These two protein chains interact to form a complex.

Sequence of the first protein:
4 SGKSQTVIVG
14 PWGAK

Interface contacts:
Residue E109 in the second protein is in contact with residue I11 in the first protein (closest heavy-atom distance 2.9 Å).
Residue L106 in the second protein is in contact with residue V12 in the first protein (closest heavy-atom distance 4.1 Å).
Residue N105 in the second protein interacts with residue W15 in the first protein (closest heavy-atom distance 2.7 Å).
Residue L131 in the second protein interacts with residue V12 in the first protein (closest heavy-atom distance 3.9 Å).
Residue E109 in the second protein is in contact with residue V12 in the first protein (closest heavy-atom distance 4.4 Å).
Residue P107 in the second protein contacts residue I11 in the first protein (closest heavy-atom distance 4.8 Å).
Residue P107 in the second protein contacts residue V12 in the first protein (closest heavy-atom distance 3.5 Å).
Residue N110 in the second protein interacts with residue T9 in the first protein (closest heavy-atom distance 4.1 Å).
Residue I108 in the second protein contacts residue G13 in the first protein (closest heavy-atom distance 3.8 Å).
Residue E109 in the second protein interacts with residue P14 in the first protein (closest heavy-atom distance 3.5 Å).
Residue N110 in the second protein interacts with residue V10 in the first protein (closest heavy-atom distance 3.5 Å).
Residue S132 in the second protein is in contact with residue V10 in the first protein (closest heavy-atom distance 4.1 Å).
Residue L133 in the second protein interacts with residue T9 in the first protein (closest heavy-atom distance 3.8 Å).
Residue L131 in the second protein contacts residue V10 in the first protein (closest heavy-atom distance 4.3 Å).
Residue L133 in the second protein contacts residue Q8 in the first protein (closest heavy-atom distance 3.4 Å).
Residue P107 in the second protein interacts with residue P14 in the first protein (closest heavy-atom distance 3.5 Å).
Residue P107 in the second protein is in contact with residue W15 in the first protein (closest heavy-atom distance 3.6 Å).
Residue I108 in the second protein interacts with residue V12 in the first protein (closest heavy-atom distance 4.5 Å).
Residue N110 in the second protein contacts residue Q8 in the first protein (closest heavy-atom distance 3.8 Å).
Residue L106 in the second protein interacts with residue W15 in the first protein (closest heavy-atom distance 4.3 Å).
Residue P107 in the second protein interacts with residue G13 in the first protein (closest heavy-atom distance 2.9 Å).
Residue I108 in the second protein contacts residue I11 in the first protein (closest heavy-atom distance 3.7 Å).
Residue L133 in the second protein is in contact with residue V10 in the first protein (closest heavy-atom distance 4.0 Å).
Residue N110 in the second protein contacts residue I11 in the first protein (closest heavy-atom distance 3.0 Å).
Residue G111 in the second protein is in contact with residue V10 in the first protein (closest heavy-atom distance 4.6 Å).
Residue E109 in the second protein interacts with residue G13 in the first protein (closest heavy-atom distance 3.4 Å).

Sequence of the second protein:
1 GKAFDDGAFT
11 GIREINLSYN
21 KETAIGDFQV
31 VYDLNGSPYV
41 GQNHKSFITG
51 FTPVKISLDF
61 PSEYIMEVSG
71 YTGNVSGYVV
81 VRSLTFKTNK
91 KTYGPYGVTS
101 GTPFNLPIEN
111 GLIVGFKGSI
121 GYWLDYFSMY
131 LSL